Contacts between the two chains:
Residue Y103 in protein 1 contacts residue I13 in protein 2 (closest heavy-atom distance 4.3 Å).
Residue D31 in protein 1 contacts residue G18 in protein 2 (closest heavy-atom distance 2.9 Å).
Residue D31 in protein 1 interacts with residue C16 in protein 2 (closest heavy-atom distance 4.1 Å).
Residue Y109 in protein 1 contacts residue I21 in protein 2 (closest heavy-atom distance 4.0 Å).
Residue Y102 in protein 1 contacts residue A25 in protein 2 (closest heavy-atom distance 4.6 Å).
Residue Y103 in protein 1 interacts with residue W14 in protein 2 (closest heavy-atom distance 3.2 Å).
Residue D99 in protein 1 interacts with residue S17 in protein 2 (closest heavy-atom distance 2.6 Å).
Residue D100 in protein 1 contacts residue C22 in protein 2 (closest heavy-atom distance 4.8 Å).
Residue G101 in protein 1 interacts with residue C22 in protein 2 (closest heavy-atom distance 4.6 Å).
Residue G101 in protein 1 contacts residue I21 in protein 2 (closest heavy-atom distance 3.4 Å).
Residue Y32 in protein 1 contacts residue G18 in protein 2 (closest heavy-atom distance 3.5 Å).
Residue G101 in protein 1 contacts residue G15 in protein 2 (closest heavy-atom distance 4.5 Å).
Residue R105 in protein 1 contacts residue I13 in protein 2 (closest heavy-atom distance 3.4 Å).
Residue V111 in protein 1 contacts residue I21 in protein 2 (closest heavy-atom distance 3.9 Å).
Residue Y103 in protein 1 interacts with residue G15 in protein 2 (closest heavy-atom distance 3.0 Å).
Residue D100 in protein 1 contacts residue I21 in protein 2 (closest heavy-atom distance 3.2 Å).
Residue Y102 in protein 1 interacts with residue S17 in protein 2 (closest heavy-atom distance 4.7 Å).
Residue R98 in protein 1 contacts residue K19 in protein 2 (closest heavy-atom distance 4.8 Å).
Residue Y102 in protein 1 interacts with residue G15 in protein 2 (closest heavy-atom distance 3.4 Å).
Residue Y102 in protein 1 is in contact with residue W14 in protein 2 (closest heavy-atom distance 3.8 Å).
Residue Y108 in protein 1 interacts with residue S17 in protein 2 (closest heavy-atom distance 3.5 Å).
Residue D31 in protein 1 contacts residue S17 in protein 2 (closest heavy-atom distance 3.7 Å).
Residue D100 in protein 1 contacts residue L20 in protein 2 (closest heavy-atom distance 3.4 Å).
Residue D104 in protein 1 is in contact with residue I13 in protein 2 (closest heavy-atom distance 3.5 Å).
Residue D104 in protein 1 interacts with residue W14 in protein 2 (closest heavy-atom distance 4.0 Å).
Residue Y32 in protein 1 contacts residue S17 in protein 2 (closest heavy-atom distance 3.5 Å).
Residue K53 in protein 1 contacts residue S17 in protein 2 (closest heavy-atom distance 4.3 Å).
Residue Y103 in protein 1 interacts with residue S17 in protein 2 (closest heavy-atom distance 4.0 Å).
Residue Y32 in protein 1 contacts residue K19 in protein 2 (closest heavy-atom distance 3.2 Å).
Residue K53 in protein 1 is in contact with residue C16 in protein 2 (closest heavy-atom distance 2.8 Å).
Residue D113 in protein 1 is in contact with residue L20 in protein 2 (closest heavy-atom distance 4.7 Å).
Residue D100 in protein 1 is in contact with residue S17 in protein 2 (closest heavy-atom distance 3.4 Å).
Residue Y102 in protein 1 contacts residue C22 in protein 2 (closest heavy-atom distance 4.0 Å).
Residue G101 in protein 1 contacts residue G18 in protein 2 (closest heavy-atom distance 4.8 Å).
Residue Y102 in protein 1 interacts with residue C16 in protein 2 (closest heavy-atom distance 4.5 Å).
Residue Y33 in protein 1 interacts with residue S17 in protein 2 (closest heavy-atom distance 2.6 Å).
Residue D100 in protein 1 is in contact with residue G18 in protein 2 (closest heavy-atom distance 4.2 Å).
Residue G101 in protein 1 is in contact with residue C16 in protein 2 (closest heavy-atom distance 3.6 Å).
Residue R105 in protein 1 contacts residue W14 in protein 2 (closest heavy-atom distance 4.9 Å).
Residue D100 in protein 1 interacts with residue K19 in protein 2 (closest heavy-atom distance 2.5 Å).
Residue Y102 in protein 1 contacts residue I21 in protein 2 (closest heavy-atom distance 3.4 Å).
Residue G101 in protein 1 is in contact with residue S17 in protein 2 (closest heavy-atom distance 2.8 Å).
Residue V111 in protein 1 is in contact with residue L20 in protein 2 (closest heavy-atom distance 4.9 Å).
Residue Y103 in protein 1 interacts with residue C16 in protein 2 (closest heavy-atom distance 3.6 Å).

Sequence of protein 1:
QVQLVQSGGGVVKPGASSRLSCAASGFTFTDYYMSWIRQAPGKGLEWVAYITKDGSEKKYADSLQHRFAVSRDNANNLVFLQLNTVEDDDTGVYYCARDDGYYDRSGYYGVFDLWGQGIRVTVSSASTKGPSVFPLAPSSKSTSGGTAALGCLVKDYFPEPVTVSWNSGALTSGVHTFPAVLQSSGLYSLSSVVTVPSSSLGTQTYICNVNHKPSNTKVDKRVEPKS

Sequence of protein 2:
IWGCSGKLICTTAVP

This data describes a binding interaction between two proteins.